Sequence of the first protein:
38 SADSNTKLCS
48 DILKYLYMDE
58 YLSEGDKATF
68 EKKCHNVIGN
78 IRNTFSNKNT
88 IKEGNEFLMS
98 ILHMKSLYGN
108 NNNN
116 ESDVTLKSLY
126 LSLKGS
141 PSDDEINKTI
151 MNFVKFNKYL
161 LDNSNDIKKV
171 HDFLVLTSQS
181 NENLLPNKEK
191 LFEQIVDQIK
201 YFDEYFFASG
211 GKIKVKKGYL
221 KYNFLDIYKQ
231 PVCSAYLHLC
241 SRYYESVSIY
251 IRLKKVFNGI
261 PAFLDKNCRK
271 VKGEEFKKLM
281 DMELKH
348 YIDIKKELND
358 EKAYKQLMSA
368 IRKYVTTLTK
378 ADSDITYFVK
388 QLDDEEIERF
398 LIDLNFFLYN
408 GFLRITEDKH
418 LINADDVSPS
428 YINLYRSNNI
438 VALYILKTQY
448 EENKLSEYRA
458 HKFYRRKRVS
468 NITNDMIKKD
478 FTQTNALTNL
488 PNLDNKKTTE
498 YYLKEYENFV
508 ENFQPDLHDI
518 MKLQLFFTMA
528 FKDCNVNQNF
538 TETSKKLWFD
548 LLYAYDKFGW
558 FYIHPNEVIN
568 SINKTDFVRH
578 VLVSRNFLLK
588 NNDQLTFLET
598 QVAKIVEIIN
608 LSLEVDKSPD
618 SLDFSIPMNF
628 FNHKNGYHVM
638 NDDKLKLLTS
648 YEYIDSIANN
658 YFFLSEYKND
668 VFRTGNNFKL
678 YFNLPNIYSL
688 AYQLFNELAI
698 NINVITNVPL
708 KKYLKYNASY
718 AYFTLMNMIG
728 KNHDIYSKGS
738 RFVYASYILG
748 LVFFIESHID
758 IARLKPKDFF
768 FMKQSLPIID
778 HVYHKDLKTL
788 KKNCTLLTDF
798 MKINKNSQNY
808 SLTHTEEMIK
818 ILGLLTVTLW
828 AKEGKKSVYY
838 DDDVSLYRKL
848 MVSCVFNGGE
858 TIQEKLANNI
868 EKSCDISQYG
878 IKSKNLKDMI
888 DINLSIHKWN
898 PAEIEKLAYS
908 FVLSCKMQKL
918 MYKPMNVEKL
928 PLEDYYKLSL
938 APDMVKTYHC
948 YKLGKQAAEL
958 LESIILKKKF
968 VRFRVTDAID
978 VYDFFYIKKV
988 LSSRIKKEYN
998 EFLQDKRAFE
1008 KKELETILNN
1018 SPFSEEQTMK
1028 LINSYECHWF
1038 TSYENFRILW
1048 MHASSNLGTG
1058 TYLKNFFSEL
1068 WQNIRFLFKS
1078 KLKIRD

These two protein chains interact to form a complex.

Sequence of the second protein:
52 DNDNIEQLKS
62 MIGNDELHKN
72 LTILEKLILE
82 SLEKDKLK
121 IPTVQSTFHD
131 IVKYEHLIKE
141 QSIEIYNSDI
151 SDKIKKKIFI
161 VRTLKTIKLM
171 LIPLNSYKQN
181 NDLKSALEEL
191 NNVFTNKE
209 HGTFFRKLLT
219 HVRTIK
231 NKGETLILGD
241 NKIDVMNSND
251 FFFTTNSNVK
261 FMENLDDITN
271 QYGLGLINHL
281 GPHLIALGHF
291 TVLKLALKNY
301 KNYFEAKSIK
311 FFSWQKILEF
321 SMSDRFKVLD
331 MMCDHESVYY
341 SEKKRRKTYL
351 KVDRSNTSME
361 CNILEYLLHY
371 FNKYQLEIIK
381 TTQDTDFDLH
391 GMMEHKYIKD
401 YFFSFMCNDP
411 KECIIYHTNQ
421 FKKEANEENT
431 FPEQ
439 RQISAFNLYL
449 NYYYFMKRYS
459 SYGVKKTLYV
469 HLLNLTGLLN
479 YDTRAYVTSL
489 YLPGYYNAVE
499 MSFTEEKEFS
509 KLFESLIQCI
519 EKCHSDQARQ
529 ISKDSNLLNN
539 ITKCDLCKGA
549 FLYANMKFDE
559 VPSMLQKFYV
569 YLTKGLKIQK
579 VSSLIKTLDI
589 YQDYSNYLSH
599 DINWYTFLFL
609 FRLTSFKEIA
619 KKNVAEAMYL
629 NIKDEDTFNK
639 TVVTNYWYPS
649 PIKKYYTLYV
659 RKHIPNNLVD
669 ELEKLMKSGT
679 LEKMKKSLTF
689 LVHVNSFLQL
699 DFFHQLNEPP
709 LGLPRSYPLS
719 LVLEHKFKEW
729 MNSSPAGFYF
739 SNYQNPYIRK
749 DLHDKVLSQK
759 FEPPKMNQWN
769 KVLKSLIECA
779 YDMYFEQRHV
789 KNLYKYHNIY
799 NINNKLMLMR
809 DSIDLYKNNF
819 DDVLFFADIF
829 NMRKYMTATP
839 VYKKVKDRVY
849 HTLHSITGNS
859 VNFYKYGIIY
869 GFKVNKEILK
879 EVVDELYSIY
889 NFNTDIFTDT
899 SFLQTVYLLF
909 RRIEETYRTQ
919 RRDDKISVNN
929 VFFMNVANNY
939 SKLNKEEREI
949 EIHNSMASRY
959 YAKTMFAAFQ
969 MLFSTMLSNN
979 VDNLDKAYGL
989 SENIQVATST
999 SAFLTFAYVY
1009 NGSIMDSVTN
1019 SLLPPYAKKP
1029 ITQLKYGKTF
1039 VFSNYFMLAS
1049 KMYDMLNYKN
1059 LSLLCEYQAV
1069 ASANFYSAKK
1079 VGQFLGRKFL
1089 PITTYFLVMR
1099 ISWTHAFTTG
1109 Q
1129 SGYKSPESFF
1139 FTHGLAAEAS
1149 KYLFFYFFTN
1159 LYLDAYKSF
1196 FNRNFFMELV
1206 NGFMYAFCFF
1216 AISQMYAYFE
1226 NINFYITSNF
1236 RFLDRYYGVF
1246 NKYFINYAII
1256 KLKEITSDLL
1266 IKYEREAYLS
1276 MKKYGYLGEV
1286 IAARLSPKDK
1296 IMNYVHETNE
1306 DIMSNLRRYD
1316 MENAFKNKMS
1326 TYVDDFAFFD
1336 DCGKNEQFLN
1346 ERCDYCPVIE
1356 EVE

Interface contacts:
Residue L704 in the second protein contacts residue R760 in the first protein (closest heavy-atom distance 2.9 Å).
Residue F931 in the second protein interacts with residue L579 in the first protein (closest heavy-atom distance 3.2 Å).
Residue N933 in the second protein is in contact with residue K587 in the first protein (closest heavy-atom distance 3.4 Å).
Residue F701 in the second protein interacts with residue N700 in the first protein (closest heavy-atom distance 3.2 Å).
Residue E706 in the second protein contacts residue R845 in the first protein (closest heavy-atom distance 2.4 Å).
Residue H702 in the second protein is in contact with residue K708 in the first protein (closest heavy-atom distance 3.1 Å).
Residue N790 in the second protein contacts residue N683 in the first protein (closest heavy-atom distance 3.3 Å).
Residue P838 in the second protein contacts residue Y441 in the first protein (closest heavy-atom distance 2.2 Å).
Residue R713 in the second protein is in contact with residue R760 in the first protein (closest heavy-atom distance 2.7 Å).
Residue F930 in the second protein contacts residue N700 in the first protein (closest heavy-atom distance 3.1 Å).
Residue R919 in the second protein is in contact with residue D423 in the first protein (closest heavy-atom distance 2.9 Å).
Residue Y862 in the second protein is in contact with residue N704 in the first protein (closest heavy-atom distance 3.1 Å).
Residue F861 in the second protein interacts with residue N704 in the first protein (closest heavy-atom distance 3.0 Å).
Residue T835 in the second protein is in contact with residue F385 in the first protein (closest heavy-atom distance 3.2 Å).
Residue R919 in the second protein interacts with residue R433 in the first protein (closest heavy-atom distance 3.2 Å).
Residue R786 in the second protein is in contact with residue W827 in the first protein (closest heavy-atom distance 3.0 Å).
Residue Y715 in the second protein contacts residue P763 in the first protein (closest heavy-atom distance 3.2 Å).
Residue Q697 in the second protein contacts residue N693 in the first protein (closest heavy-atom distance 3.0 Å).
Residue Q703 in the second protein interacts with residue R760 in the first protein (closest heavy-atom distance 3.2 Å).
Residue A836 in the second protein interacts with residue R582 in the first protein (closest heavy-atom distance 2.5 Å).
Residue N799 in the second protein interacts with residue F669 in the first protein (closest heavy-atom distance 2.9 Å).
Residue K863 in the second protein is in contact with residue N704 in the first protein (closest heavy-atom distance 3.4 Å).
Residue D922 in the second protein interacts with residue Y432 in the first protein (closest heavy-atom distance 3.3 Å).
Residue K793 in the second protein contacts residue K665 in the first protein (closest heavy-atom distance 3.4 Å).
Residue T837 in the second protein contacts residue F385 in the first protein (closest heavy-atom distance 3.1 Å).
Residue A836 in the second protein is in contact with residue E454 in the first protein (closest heavy-atom distance 2.8 Å).
Residue N801 in the second protein interacts with residue Q591 in the first protein (closest heavy-atom distance 3.4 Å).
Residue Y840 in the second protein is in contact with residue N435 in the first protein (closest heavy-atom distance 3.3 Å).
Residue Y840 in the second protein contacts residue R396 in the first protein (closest heavy-atom distance 3.2 Å).
Residue Y794 in the second protein interacts with residue K665 in the first protein (closest heavy-atom distance 3.2 Å).
Residue N933 in the second protein interacts with residue E694 in the first protein (closest heavy-atom distance 2.7 Å).
Residue H787 in the second protein contacts residue Y685 in the first protein (closest heavy-atom distance 3.3 Å).
Residue Y798 in the second protein contacts residue R670 in the first protein (closest heavy-atom distance 3.3 Å).
Residue Q703 in the second protein interacts with residue K708 in the first protein (closest heavy-atom distance 3.0 Å).
Residue R713 in the second protein interacts with residue L761 in the first protein (closest heavy-atom distance 3.2 Å).
Residue K803 in the second protein is in contact with residue E694 in the first protein (closest heavy-atom distance 2.4 Å).
Residue F930 in the second protein contacts residue I697 in the first protein (closest heavy-atom distance 3.4 Å).
Residue N937 in the second protein interacts with residue D423 in the first protein (closest heavy-atom distance 2.6 Å).
Residue F930 in the second protein interacts with residue N698 in the first protein (closest heavy-atom distance 3.0 Å).
Residue E949 in the second protein interacts with residue L418 in the first protein (closest heavy-atom distance 3.3 Å).
Residue L704 in the second protein interacts with residue N693 in the first protein (closest heavy-atom distance 3.4 Å).
Residue L791 in the second protein interacts with residue S686 in the first protein (closest heavy-atom distance 3.3 Å).
Residue N790 in the second protein is in contact with residue S686 in the first protein (closest heavy-atom distance 3.0 Å).
Residue N796 in the second protein interacts with residue N666 in the first protein (closest heavy-atom distance 2.5 Å).
Residue K841 in the second protein interacts with residue N435 in the first protein (closest heavy-atom distance 2.9 Å).
Residue N936 in the second protein contacts residue R433 in the first protein (closest heavy-atom distance 3.0 Å).
Residue F931 in the second protein contacts residue N583 in the first protein (closest heavy-atom distance 3.1 Å).
Residue F700 in the second protein contacts residue N704 in the first protein (closest heavy-atom distance 3.2 Å).
Residue Q918 in the second protein is in contact with residue Y432 in the first protein (closest heavy-atom distance 3.3 Å).
Residue Y798 in the second protein is in contact with residue F669 in the first protein (closest heavy-atom distance 3.4 Å).
Residue N802 in the second protein interacts with residue Q591 in the first protein (closest heavy-atom distance 3.2 Å).
Residue Y864 in the second protein contacts residue N704 in the first protein (closest heavy-atom distance 3.4 Å).
Residue R920 in the second protein interacts with residue K587 in the first protein (closest heavy-atom distance 3.3 Å).
Residue N936 in the second protein contacts residue D590 in the first protein (closest heavy-atom distance 2.7 Å).
Residue F700 in the second protein contacts residue P706 in the first protein (closest heavy-atom distance 3.4 Å).
Residue H787 in the second protein contacts residue S686 in the first protein (closest heavy-atom distance 2.6 Å).
Residue E945 in the second protein is in contact with residue H417 in the first protein (closest heavy-atom distance 3.0 Å).
Residue R786 in the second protein contacts residue L826 in the first protein (closest heavy-atom distance 3.1 Å).
Residue L704 in the second protein contacts residue Y689 in the first protein (closest heavy-atom distance 2.2 Å).
Residue L709 in the second protein contacts residue E830 in the first protein (closest heavy-atom distance 3.4 Å).